The following describes two proteins that form a bound complex.

Sequence of protein 1:
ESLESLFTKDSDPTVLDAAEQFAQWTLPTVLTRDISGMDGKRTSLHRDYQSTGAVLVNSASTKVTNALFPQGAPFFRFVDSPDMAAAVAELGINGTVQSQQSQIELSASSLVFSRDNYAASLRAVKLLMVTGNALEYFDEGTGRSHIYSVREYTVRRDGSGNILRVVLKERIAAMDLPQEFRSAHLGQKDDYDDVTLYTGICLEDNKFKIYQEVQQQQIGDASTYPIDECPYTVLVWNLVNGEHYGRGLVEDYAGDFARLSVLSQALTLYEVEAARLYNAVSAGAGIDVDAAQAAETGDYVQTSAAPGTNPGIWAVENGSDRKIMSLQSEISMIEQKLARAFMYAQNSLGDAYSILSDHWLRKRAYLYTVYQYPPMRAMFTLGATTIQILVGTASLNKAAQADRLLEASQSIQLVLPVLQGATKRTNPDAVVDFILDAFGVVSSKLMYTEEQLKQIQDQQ

Sequence of protein 2:
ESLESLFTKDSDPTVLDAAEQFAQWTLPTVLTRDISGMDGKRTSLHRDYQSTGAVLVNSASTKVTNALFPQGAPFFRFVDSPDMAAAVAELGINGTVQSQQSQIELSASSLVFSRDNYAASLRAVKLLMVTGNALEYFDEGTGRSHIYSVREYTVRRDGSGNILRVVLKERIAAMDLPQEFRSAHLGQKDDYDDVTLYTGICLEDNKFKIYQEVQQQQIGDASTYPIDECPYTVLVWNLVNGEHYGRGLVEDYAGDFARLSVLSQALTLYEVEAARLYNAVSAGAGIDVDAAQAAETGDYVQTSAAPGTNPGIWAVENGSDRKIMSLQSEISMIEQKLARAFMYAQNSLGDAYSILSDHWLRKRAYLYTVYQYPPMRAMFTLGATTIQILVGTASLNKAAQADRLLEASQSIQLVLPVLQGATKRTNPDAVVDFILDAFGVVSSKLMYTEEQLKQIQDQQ

Residue-level contacts at the interface:
Residue R282 in protein 2 contacts residue Y306 in protein 1 (closest heavy-atom distance 3.1 Å).
Residue L275 in protein 2 is in contact with residue E302 in protein 1 (closest heavy-atom distance 3.6 Å).
Residue L275 in protein 2 interacts with residue T303 in protein 1 (closest heavy-atom distance 3.5 Å).
Residue L275 in protein 2 interacts with residue G304 in protein 1 (closest heavy-atom distance 4.9 Å).